The following describes two proteins that form a bound complex.

Sequence of chain B:
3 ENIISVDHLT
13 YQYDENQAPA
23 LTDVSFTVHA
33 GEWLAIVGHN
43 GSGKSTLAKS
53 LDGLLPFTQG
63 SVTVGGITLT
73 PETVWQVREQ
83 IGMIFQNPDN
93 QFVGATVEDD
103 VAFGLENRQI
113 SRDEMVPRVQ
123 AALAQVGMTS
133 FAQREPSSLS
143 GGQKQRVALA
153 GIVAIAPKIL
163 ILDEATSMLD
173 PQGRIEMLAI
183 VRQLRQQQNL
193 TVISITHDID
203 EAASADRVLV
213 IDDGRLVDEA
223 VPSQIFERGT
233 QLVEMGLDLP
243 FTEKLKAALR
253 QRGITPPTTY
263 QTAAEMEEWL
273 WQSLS

Residue-level contacts at the interface:
Residue F94 in chain B is in contact with residue R180 in chain A (closest heavy-atom distance 3.2 Å).
Residue Q111 in chain B contacts residue H247 in chain A (closest heavy-atom distance 3.1 Å).
Residue E108 in chain B contacts residue R248 in chain A (closest heavy-atom distance 3.0 Å).
Residue V95 in chain B contacts residue R180 in chain A (closest heavy-atom distance 3.6 Å).
Residue V149 in chain B interacts with residue R240 in chain A (closest heavy-atom distance 4.4 Å).
Residue T98 in chain B contacts residue R252 in chain A (closest heavy-atom distance 3.9 Å).
Residue D91 in chain B interacts with residue R180 in chain A (closest heavy-atom distance 3.7 Å).
Residue G96 in chain B interacts with residue R180 in chain A (closest heavy-atom distance 4.0 Å).
Residue A104 in chain B is in contact with residue Y251 in chain A (closest heavy-atom distance 3.6 Å).
Residue E108 in chain B is in contact with residue Y251 in chain A (closest heavy-atom distance 2.8 Å).
Residue Q111 in chain B interacts with residue R248 in chain A (closest heavy-atom distance 3.6 Å).
Residue R114 in chain B interacts with residue Q250 in chain A (closest heavy-atom distance 3.6 Å).
Residue S139 in chain B interacts with residue P183 in chain A (closest heavy-atom distance 4.4 Å).
Residue R80 in chain B interacts with residue E238 in chain A (closest heavy-atom distance 3.7 Å).
Residue Q93 in chain B is in contact with residue A236 in chain A (closest heavy-atom distance 3.3 Å).
Residue W77 in chain B contacts residue Y242 in chain A (closest heavy-atom distance 2.2 Å).
Residue G106 in chain B interacts with residue R240 in chain A (closest heavy-atom distance 3.4 Å).
Residue N92 in chain B interacts with residue D232 in chain A (closest heavy-atom distance 3.3 Å).
Residue V95 in chain B is in contact with residue L233 in chain A (closest heavy-atom distance 3.6 Å).
Residue F105 in chain B is in contact with residue G241 in chain A (closest heavy-atom distance 4.3 Å).
Residue N92 in chain B interacts with residue R229 in chain A (closest heavy-atom distance 3.1 Å).
Residue G153 in chain B contacts residue R240 in chain A (closest heavy-atom distance 3.0 Å).
Residue S139 in chain B is in contact with residue D187 in chain A (closest heavy-atom distance 4.2 Å).
Residue S139 in chain B is in contact with residue T184 in chain A (closest heavy-atom distance 3.3 Å).
Residue R80 in chain B is in contact with residue A239 in chain A (closest heavy-atom distance 4.3 Å).
Residue F105 in chain B is in contact with residue R240 in chain A (closest heavy-atom distance 3.0 Å).
Residue F87 in chain B contacts residue T235 in chain A (closest heavy-atom distance 3.9 Å).
Residue F87 in chain B is in contact with residue A236 in chain A (closest heavy-atom distance 3.8 Å).
Residue W77 in chain B is in contact with residue Q243 in chain A (closest heavy-atom distance 3.5 Å).
Residue R114 in chain B interacts with residue S249 in chain A (closest heavy-atom distance 3.7 Å).
Residue E100 in chain B contacts residue Y251 in chain A (closest heavy-atom distance 3.3 Å).
Residue V103 in chain B interacts with residue R240 in chain A (closest heavy-atom distance 4.0 Å).
Residue M117 in chain B interacts with residue S249 in chain A (closest heavy-atom distance 3.6 Å).
Residue L56 in chain B is in contact with residue T235 in chain A (closest heavy-atom distance 3.9 Å).
Residue M85 in chain B contacts residue A239 in chain A (closest heavy-atom distance 4.4 Å).
Residue V95 in chain B interacts with residue M237 in chain A (closest heavy-atom distance 3.6 Å).
Residue I83 in chain B is in contact with residue A239 in chain A (closest heavy-atom distance 4.3 Å).
Residue E108 in chain B contacts residue Q250 in chain A (closest heavy-atom distance 3.6 Å).
Residue D54 in chain B interacts with residue A239 in chain A (closest heavy-atom distance 4.1 Å).
Residue Q93 in chain B interacts with residue L233 in chain A (closest heavy-atom distance 3.9 Å).
Residue N109 in chain B contacts residue G241 in chain A (closest heavy-atom distance 2.5 Å).
Residue Q111 in chain B contacts residue S249 in chain A (closest heavy-atom distance 4.0 Å).
Residue P138 in chain B interacts with residue R180 in chain A (closest heavy-atom distance 4.3 Å).
Residue F94 in chain B contacts residue L233 in chain A (closest heavy-atom distance 3.5 Å).
Residue D91 in chain B contacts residue R229 in chain A (closest heavy-atom distance 3.9 Å).
Residue E108 in chain B contacts residue S249 in chain A (closest heavy-atom distance 3.1 Å).
Residue N109 in chain B is in contact with residue R248 in chain A (closest heavy-atom distance 3.8 Å).
Residue V95 in chain B contacts residue I177 in chain A (closest heavy-atom distance 3.8 Å).
Residue D101 in chain B contacts residue Y251 in chain A (closest heavy-atom distance 4.0 Å).
Residue W77 in chain B interacts with residue E238 in chain A (closest heavy-atom distance 3.8 Å).
Residue F87 in chain B is in contact with residue A239 in chain A (closest heavy-atom distance 3.4 Å).
Residue D102 in chain B contacts residue R240 in chain A (closest heavy-atom distance 3.0 Å).
Residue D101 in chain B interacts with residue R252 in chain A (closest heavy-atom distance 3.1 Å).
Residue I112 in chain B is in contact with residue S249 in chain A (closest heavy-atom distance 2.6 Å).
Residue N109 in chain B interacts with residue Y242 in chain A (closest heavy-atom distance 4.3 Å).
Residue F105 in chain B interacts with residue M237 in chain A (closest heavy-atom distance 3.8 Å).
Residue S113 in chain B interacts with residue S249 in chain A (closest heavy-atom distance 2.7 Å).
Residue N109 in chain B is in contact with residue H247 in chain A (closest heavy-atom distance 3.9 Å).
Residue F105 in chain B is in contact with residue Y242 in chain A (closest heavy-atom distance 3.9 Å).
Residue M117 in chain B interacts with residue Y251 in chain A (closest heavy-atom distance 4.1 Å).

Sequence of chain A:
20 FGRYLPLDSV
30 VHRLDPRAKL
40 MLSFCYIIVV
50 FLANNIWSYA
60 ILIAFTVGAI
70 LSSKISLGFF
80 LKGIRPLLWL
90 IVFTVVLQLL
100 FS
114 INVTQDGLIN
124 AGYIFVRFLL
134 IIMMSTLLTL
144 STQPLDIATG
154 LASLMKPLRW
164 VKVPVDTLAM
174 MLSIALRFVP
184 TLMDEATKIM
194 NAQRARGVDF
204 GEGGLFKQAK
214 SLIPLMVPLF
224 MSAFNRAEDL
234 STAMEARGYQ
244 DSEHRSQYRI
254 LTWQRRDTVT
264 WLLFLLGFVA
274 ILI